Sequence of protein 1:
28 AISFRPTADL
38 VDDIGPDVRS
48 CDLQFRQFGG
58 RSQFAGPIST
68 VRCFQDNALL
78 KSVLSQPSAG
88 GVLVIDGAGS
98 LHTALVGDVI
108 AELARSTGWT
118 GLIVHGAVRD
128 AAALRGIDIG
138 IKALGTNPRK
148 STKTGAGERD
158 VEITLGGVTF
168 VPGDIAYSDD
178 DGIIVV

Sequence of protein 2:
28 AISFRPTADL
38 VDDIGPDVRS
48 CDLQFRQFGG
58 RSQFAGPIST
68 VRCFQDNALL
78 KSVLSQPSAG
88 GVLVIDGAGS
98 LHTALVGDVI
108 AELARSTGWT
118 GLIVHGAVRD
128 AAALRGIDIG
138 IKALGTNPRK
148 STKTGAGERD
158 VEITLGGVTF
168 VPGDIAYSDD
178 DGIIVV

The following describes two proteins that form a bound complex.

Residue-level contacts at the interface:
Residue P145 in protein 1 is in contact with residue S47 in protein 2 (closest heavy-atom distance 3.4 Å).
Residue T143 in protein 1 is in contact with residue Q51 in protein 2 (closest heavy-atom distance 3.0 Å).
Residue D127 in protein 1 contacts residue A35 in protein 2 (closest heavy-atom distance 3.5 Å).
Residue N144 in protein 1 is in contact with residue D49 in protein 2 (closest heavy-atom distance 2.8 Å).
Residue A128 in protein 1 interacts with residue D178 in protein 2 (closest heavy-atom distance 2.9 Å).
Residue R126 in protein 1 interacts with residue T34 in protein 2 (closest heavy-atom distance 5.0 Å).
Residue P145 in protein 1 is in contact with residue T34 in protein 2 (closest heavy-atom distance 3.3 Å).
Residue R126 in protein 1 is in contact with residue D36 in protein 2 (closest heavy-atom distance 4.8 Å).
Residue R146 in protein 1 contacts residue S47 in protein 2 (closest heavy-atom distance 3.0 Å).
Residue R146 in protein 1 is in contact with residue V45 in protein 2 (closest heavy-atom distance 3.6 Å).
Residue A129 in protein 1 contacts residue D177 in protein 2 (closest heavy-atom distance 4.4 Å).
Residue R132 in protein 1 interacts with residue D177 in protein 2 (closest heavy-atom distance 4.9 Å).
Residue T143 in protein 1 contacts residue D178 in protein 2 (closest heavy-atom distance 2.7 Å).
Residue L98 in protein 1 contacts residue D49 in protein 2 (closest heavy-atom distance 4.0 Å).
Residue T143 in protein 1 is in contact with residue G179 in protein 2 (closest heavy-atom distance 4.5 Å).
Residue R146 in protein 1 interacts with residue P43 in protein 2 (closest heavy-atom distance 4.7 Å).
Residue N144 in protein 1 contacts residue S47 in protein 2 (closest heavy-atom distance 2.8 Å).
Residue N144 in protein 1 interacts with residue C48 in protein 2 (closest heavy-atom distance 3.9 Å).
Residue K147 in protein 1 contacts residue V38 in protein 2 (closest heavy-atom distance 3.8 Å).
Residue V125 in protein 1 interacts with residue D178 in protein 2 (closest heavy-atom distance 4.8 Å).
Residue G142 in protein 1 contacts residue Q51 in protein 2 (closest heavy-atom distance 3.3 Å).
Residue R126 in protein 1 interacts with residue D39 in protein 2 (closest heavy-atom distance 3.3 Å).
Residue R53 in protein 1 contacts residue Q51 in protein 2 (closest heavy-atom distance 4.2 Å).
Residue R146 in protein 1 interacts with residue D49 in protein 2 (closest heavy-atom distance 3.0 Å).
Residue L98 in protein 1 contacts residue Q51 in protein 2 (closest heavy-atom distance 3.8 Å).
Residue R126 in protein 1 is in contact with residue V38 in protein 2 (closest heavy-atom distance 3.7 Å).
Residue N144 in protein 1 interacts with residue D178 in protein 2 (closest heavy-atom distance 3.5 Å).
Residue P145 in protein 1 is in contact with residue D178 in protein 2 (closest heavy-atom distance 3.5 Å).
Residue P145 in protein 1 is in contact with residue G179 in protein 2 (closest heavy-atom distance 4.0 Å).
Residue P145 in protein 1 contacts residue I181 in protein 2 (closest heavy-atom distance 3.8 Å).
Residue A128 in protein 1 is in contact with residue D177 in protein 2 (closest heavy-atom distance 4.3 Å).
Residue P145 in protein 1 interacts with residue V38 in protein 2 (closest heavy-atom distance 3.4 Å).
Residue T143 in protein 1 contacts residue D177 in protein 2 (closest heavy-atom distance 3.4 Å).
Residue L141 in protein 1 contacts residue Q51 in protein 2 (closest heavy-atom distance 4.6 Å).
Residue H99 in protein 1 interacts with residue D49 in protein 2 (closest heavy-atom distance 2.6 Å).
Residue R126 in protein 1 interacts with residue A35 in protein 2 (closest heavy-atom distance 2.9 Å).
Residue R146 in protein 1 is in contact with residue V38 in protein 2 (closest heavy-atom distance 3.8 Å).
Residue R126 in protein 1 is in contact with residue D178 in protein 2 (closest heavy-atom distance 3.7 Å).
Residue P145 in protein 1 contacts residue A35 in protein 2 (closest heavy-atom distance 3.8 Å).
Residue R146 in protein 1 interacts with residue R46 in protein 2 (closest heavy-atom distance 4.6 Å).
Residue D127 in protein 1 interacts with residue D178 in protein 2 (closest heavy-atom distance 2.7 Å).
Residue A129 in protein 1 contacts residue D178 in protein 2 (closest heavy-atom distance 4.8 Å).
Residue P145 in protein 1 is in contact with residue I180 in protein 2 (closest heavy-atom distance 4.9 Å).
Residue K147 in protein 1 interacts with residue D39 in protein 2 (closest heavy-atom distance 3.3 Å).